This data describes a binding interaction between two proteins.

Contacts between the two chains:
Residue Q71 in the first protein is in contact with residue V6 in the second protein (closest heavy-atom distance 3.9 Å).
Residue W92 in the first protein interacts with residue I12 in the second protein (closest heavy-atom distance 3.8 Å).
Residue A110 in the first protein contacts residue S3 in the second protein (closest heavy-atom distance 3.4 Å).
Residue R4 in the first protein interacts with residue D33 in the second protein (closest heavy-atom distance 3.4 Å).
Residue A90 in the first protein contacts residue Y4 in the second protein (closest heavy-atom distance 3.8 Å).
Residue G111 in the first protein is in contact with residue Y4 in the second protein (closest heavy-atom distance 3.6 Å).
Residue T3 in the first protein interacts with residue R32 in the second protein (closest heavy-atom distance 4.1 Å).
Residue Q71 in the first protein is in contact with residue S3 in the second protein (closest heavy-atom distance 4.7 Å).
Residue K677 in the first protein contacts residue D33 in the second protein (closest heavy-atom distance 4.6 Å).
Residue I91 in the first protein contacts residue V6 in the second protein (closest heavy-atom distance 4.5 Å).
Residue R4 in the first protein interacts with residue R32 in the second protein (closest heavy-atom distance 3.8 Å).
Residue T3 in the first protein contacts residue D33 in the second protein (closest heavy-atom distance 3.1 Å).
Residue W70 in the first protein contacts residue F7 in the second protein (closest heavy-atom distance 3.9 Å).
Residue W92 in the first protein interacts with residue P8 in the second protein (closest heavy-atom distance 3.5 Å).
Residue P112 in the first protein contacts residue Y4 in the second protein (closest heavy-atom distance 3.5 Å).
Residue R20 in the first protein is in contact with residue E31 in the second protein (closest heavy-atom distance 3.3 Å).
Residue W92 in the first protein interacts with residue V11 in the second protein (closest heavy-atom distance 3.8 Å).
Residue W92 in the first protein interacts with residue Y4 in the second protein (closest heavy-atom distance 3.5 Å).
Residue W92 in the first protein is in contact with residue V6 in the second protein (closest heavy-atom distance 4.1 Å).
Residue I21 in the first protein is in contact with residue E31 in the second protein (closest heavy-atom distance 3.7 Å).
Residue W70 in the first protein interacts with residue V6 in the second protein (closest heavy-atom distance 3.9 Å).
Residue F5 in the first protein interacts with residue I30 in the second protein (closest heavy-atom distance 3.9 Å).
Residue I91 in the first protein contacts residue Y4 in the second protein (closest heavy-atom distance 2.3 Å).
Residue R20 in the first protein interacts with residue I30 in the second protein (closest heavy-atom distance 2.7 Å).
Residue F5 in the first protein is in contact with residue I29 in the second protein (closest heavy-atom distance 3.9 Å).
Residue K677 in the first protein contacts residue R32 in the second protein (closest heavy-atom distance 4.8 Å).
Residue I21 in the first protein interacts with residue I30 in the second protein (closest heavy-atom distance 4.1 Å).
Residue Q71 in the first protein contacts residue N5 in the second protein (closest heavy-atom distance 2.7 Å).
Residue W70 in the first protein is in contact with residue N5 in the second protein (closest heavy-atom distance 3.2 Å).
Residue A90 in the first protein is in contact with residue V6 in the second protein (closest heavy-atom distance 3.7 Å).
Residue A110 in the first protein is in contact with residue Y4 in the second protein (closest heavy-atom distance 3.7 Å).
Residue D678 in the first protein is in contact with residue E31 in the second protein (closest heavy-atom distance 2.8 Å).
Residue A90 in the first protein interacts with residue N5 in the second protein (closest heavy-atom distance 4.5 Å).
Residue K677 in the first protein interacts with residue E31 in the second protein (closest heavy-atom distance 2.9 Å).

Sequence of the second protein:
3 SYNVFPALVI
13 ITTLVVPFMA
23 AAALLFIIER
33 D

Sequence of the first protein:
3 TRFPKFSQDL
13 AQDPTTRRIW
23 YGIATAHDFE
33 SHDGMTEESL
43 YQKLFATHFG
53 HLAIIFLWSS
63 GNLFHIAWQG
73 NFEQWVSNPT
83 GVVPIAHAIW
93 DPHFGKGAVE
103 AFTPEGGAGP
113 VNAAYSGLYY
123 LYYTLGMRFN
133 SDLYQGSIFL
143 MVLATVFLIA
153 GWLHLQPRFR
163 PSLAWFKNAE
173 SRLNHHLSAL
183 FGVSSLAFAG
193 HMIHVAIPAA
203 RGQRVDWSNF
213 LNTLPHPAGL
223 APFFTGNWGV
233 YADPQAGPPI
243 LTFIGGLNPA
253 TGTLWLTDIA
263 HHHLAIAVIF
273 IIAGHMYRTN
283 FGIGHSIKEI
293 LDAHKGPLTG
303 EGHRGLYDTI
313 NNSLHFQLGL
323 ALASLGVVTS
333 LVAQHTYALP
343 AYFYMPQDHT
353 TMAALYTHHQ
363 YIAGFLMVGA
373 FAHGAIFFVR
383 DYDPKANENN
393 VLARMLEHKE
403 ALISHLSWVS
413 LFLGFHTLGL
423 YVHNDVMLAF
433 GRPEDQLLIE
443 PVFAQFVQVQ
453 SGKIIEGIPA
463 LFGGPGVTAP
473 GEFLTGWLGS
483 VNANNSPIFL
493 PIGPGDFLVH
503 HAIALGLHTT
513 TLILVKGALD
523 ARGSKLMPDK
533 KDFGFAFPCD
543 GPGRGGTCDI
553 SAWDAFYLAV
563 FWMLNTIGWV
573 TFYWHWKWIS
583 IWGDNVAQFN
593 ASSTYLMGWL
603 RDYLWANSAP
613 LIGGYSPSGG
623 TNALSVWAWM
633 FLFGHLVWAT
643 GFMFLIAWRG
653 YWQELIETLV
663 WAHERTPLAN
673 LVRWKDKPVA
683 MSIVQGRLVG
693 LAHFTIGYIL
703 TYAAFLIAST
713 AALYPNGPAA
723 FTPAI